Contacts between the two chains:
Residue C695 in chain B contacts residue G28 in chain A (closest heavy-atom distance 4.4 Å).
Residue C695 in chain B is in contact with residue F32 in chain A (closest heavy-atom distance 4.9 Å).
Residue K692 in chain B is in contact with residue R25 in chain A (closest heavy-atom distance 4.9 Å).
Residue C695 in chain B contacts residue V29 in chain A (closest heavy-atom distance 4.6 Å).
Residue F696 in chain B interacts with residue V22 in chain A (closest heavy-atom distance 3.2 Å).

Sequence of chain A:
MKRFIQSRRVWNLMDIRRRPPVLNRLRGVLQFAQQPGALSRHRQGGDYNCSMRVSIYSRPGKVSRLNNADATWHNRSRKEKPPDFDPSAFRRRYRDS

Sequence of chain B:
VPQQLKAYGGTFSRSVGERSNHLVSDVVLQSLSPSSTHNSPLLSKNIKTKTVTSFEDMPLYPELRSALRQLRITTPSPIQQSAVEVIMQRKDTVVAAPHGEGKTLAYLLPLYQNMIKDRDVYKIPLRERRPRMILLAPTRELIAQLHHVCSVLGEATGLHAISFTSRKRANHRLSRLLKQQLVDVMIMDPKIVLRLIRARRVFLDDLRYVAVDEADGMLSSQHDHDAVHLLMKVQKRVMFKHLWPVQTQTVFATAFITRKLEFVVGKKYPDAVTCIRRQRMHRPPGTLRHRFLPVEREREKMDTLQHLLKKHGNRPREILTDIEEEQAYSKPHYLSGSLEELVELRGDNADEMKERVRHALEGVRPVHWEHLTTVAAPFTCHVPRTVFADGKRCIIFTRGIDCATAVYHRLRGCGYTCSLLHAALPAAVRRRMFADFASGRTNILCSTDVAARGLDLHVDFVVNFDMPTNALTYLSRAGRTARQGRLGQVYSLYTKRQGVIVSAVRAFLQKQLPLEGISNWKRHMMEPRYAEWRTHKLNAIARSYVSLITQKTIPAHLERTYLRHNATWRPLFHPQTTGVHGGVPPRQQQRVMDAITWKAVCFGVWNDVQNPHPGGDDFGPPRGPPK

This data describes a binding interaction between two proteins.